This data describes a binding interaction between two proteins.

Interface contacts:
Residue A123 in protein 2 is in contact with residue A127 in protein 1 (closest heavy-atom distance 4.3 Å).
Residue Q90 in protein 2 interacts with residue Q176 in protein 1 (closest heavy-atom distance 4.0 Å).
Residue S86 in protein 2 is in contact with residue R125 in protein 1 (closest heavy-atom distance 3.6 Å).
Residue Y122 in protein 2 contacts residue L103 in protein 1 (closest heavy-atom distance 4.1 Å).
Residue L103 in protein 2 interacts with residue A126 in protein 1 (closest heavy-atom distance 4.5 Å).
Residue A127 in protein 2 interacts with residue A127 in protein 1 (closest heavy-atom distance 4.2 Å).
Residue G115 in protein 2 interacts with residue G115 in protein 1 (closest heavy-atom distance 3.1 Å).
Residue A106 in protein 2 interacts with residue Y122 in protein 1 (closest heavy-atom distance 4.0 Å).
Residue E99 in protein 2 is in contact with residue L177 in protein 1 (closest heavy-atom distance 4.4 Å).
Residue A126 in protein 2 contacts residue A126 in protein 1 (closest heavy-atom distance 4.5 Å).
Residue M89 in protein 2 contacts residue Q176 in protein 1 (closest heavy-atom distance 3.9 Å).
Residue A127 in protein 2 contacts residue A123 in protein 1 (closest heavy-atom distance 4.3 Å).
Residue Y122 in protein 2 is in contact with residue E99 in protein 1 (closest heavy-atom distance 4.2 Å).
Residue A126 in protein 2 contacts residue A127 in protein 1 (closest heavy-atom distance 4.1 Å).
Residue L103 in protein 2 interacts with residue Y122 in protein 1 (closest heavy-atom distance 4.0 Å).
Residue H174 in protein 2 is in contact with residue R134 in protein 1 (closest heavy-atom distance 2.2 Å).
Residue T137 in protein 2 contacts residue H174 in protein 1 (closest heavy-atom distance 4.2 Å).
Residue G115 in protein 2 contacts residue S116 in protein 1 (closest heavy-atom distance 4.1 Å).
Residue Y122 in protein 2 interacts with residue V82 in protein 1 (closest heavy-atom distance 3.8 Å).
Residue Y122 in protein 2 contacts residue A106 in protein 1 (closest heavy-atom distance 4.1 Å).
Residue L103 in protein 2 interacts with residue L177 in protein 1 (closest heavy-atom distance 3.9 Å).
Residue R134 in protein 2 is in contact with residue Q176 in protein 1 (closest heavy-atom distance 4.5 Å).
Residue Q176 in protein 2 interacts with residue M89 in protein 1 (closest heavy-atom distance 4.0 Å).
Residue T173 in protein 2 is in contact with residue R134 in protein 1 (closest heavy-atom distance 3.9 Å).
Residue S116 in protein 2 is in contact with residue Q114 in protein 1 (closest heavy-atom distance 3.9 Å).
Residue E175 in protein 2 is in contact with residue R134 in protein 1 (closest heavy-atom distance 4.1 Å).
Residue E99 in protein 2 is in contact with residue Y122 in protein 1 (closest heavy-atom distance 4.1 Å).
Residue T137 in protein 2 is in contact with residue T173 in protein 1 (closest heavy-atom distance 4.3 Å).
Residue M89 in protein 2 interacts with residue Y122 in protein 1 (closest heavy-atom distance 4.5 Å).
Residue H174 in protein 2 is in contact with residue T137 in protein 1 (closest heavy-atom distance 4.2 Å).
Residue R134 in protein 2 contacts residue L177 in protein 1 (closest heavy-atom distance 4.4 Å).
Residue E99 in protein 2 interacts with residue Q176 in protein 1 (closest heavy-atom distance 4.5 Å).
Residue S116 in protein 2 is in contact with residue G115 in protein 1 (closest heavy-atom distance 4.1 Å).
Residue A126 in protein 2 is in contact with residue A130 in protein 1 (closest heavy-atom distance 3.3 Å).
Residue T173 in protein 2 is in contact with residue T137 in protein 1 (closest heavy-atom distance 4.3 Å).
Residue A126 in protein 2 is in contact with residue L103 in protein 1 (closest heavy-atom distance 4.5 Å).
Residue A106 in protein 2 contacts residue A123 in protein 1 (closest heavy-atom distance 4.2 Å).
Residue Q114 in protein 2 interacts with residue S116 in protein 1 (closest heavy-atom distance 3.8 Å).
Residue R134 in protein 2 contacts residue E175 in protein 1 (closest heavy-atom distance 4.0 Å).
Residue S129 in protein 2 is in contact with residue A130 in protein 1 (closest heavy-atom distance 3.5 Å).
Residue S110 in protein 2 is in contact with residue A123 in protein 1 (closest heavy-atom distance 4.1 Å).
Residue L177 in protein 2 is in contact with residue L103 in protein 1 (closest heavy-atom distance 4.0 Å).
Residue A130 in protein 2 contacts residue A126 in protein 1 (closest heavy-atom distance 3.3 Å).
Residue A102 in protein 2 contacts residue Y122 in protein 1 (closest heavy-atom distance 3.8 Å).
Residue L177 in protein 2 is in contact with residue R134 in protein 1 (closest heavy-atom distance 4.4 Å).
Residue G117 in protein 2 is in contact with residue G117 in protein 1 (closest heavy-atom distance 3.0 Å).
Residue A130 in protein 2 interacts with residue A130 in protein 1 (closest heavy-atom distance 3.8 Å).
Residue L177 in protein 2 interacts with residue E99 in protein 1 (closest heavy-atom distance 4.5 Å).
Residue Q176 in protein 2 contacts residue Q90 in protein 1 (closest heavy-atom distance 4.0 Å).
Residue Y122 in protein 2 interacts with residue M89 in protein 1 (closest heavy-atom distance 4.5 Å).
Residue A123 in protein 2 interacts with residue S110 in protein 1 (closest heavy-atom distance 4.1 Å).
Residue A123 in protein 2 interacts with residue A106 in protein 1 (closest heavy-atom distance 4.2 Å).
Residue Q176 in protein 2 interacts with residue E99 in protein 1 (closest heavy-atom distance 4.5 Å).
Residue R134 in protein 2 is in contact with residue T173 in protein 1 (closest heavy-atom distance 3.9 Å).
Residue A130 in protein 2 contacts residue S129 in protein 1 (closest heavy-atom distance 3.5 Å).
Residue R134 in protein 2 is in contact with residue H174 in protein 1 (closest heavy-atom distance 2.2 Å).
Residue R125 in protein 2 contacts residue S86 in protein 1 (closest heavy-atom distance 3.7 Å).
Residue V82 in protein 2 interacts with residue Y122 in protein 1 (closest heavy-atom distance 3.8 Å).
Residue Y122 in protein 2 is in contact with residue A102 in protein 1 (closest heavy-atom distance 3.9 Å).
Residue A127 in protein 2 is in contact with residue A126 in protein 1 (closest heavy-atom distance 4.1 Å).

Sequence of protein 1:
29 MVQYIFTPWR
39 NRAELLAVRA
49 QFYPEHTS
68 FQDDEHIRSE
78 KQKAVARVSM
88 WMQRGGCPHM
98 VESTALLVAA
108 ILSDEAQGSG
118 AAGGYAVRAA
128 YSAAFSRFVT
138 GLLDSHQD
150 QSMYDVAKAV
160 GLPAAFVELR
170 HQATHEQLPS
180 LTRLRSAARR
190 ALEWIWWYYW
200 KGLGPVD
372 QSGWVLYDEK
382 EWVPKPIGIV

Sequence of protein 2:
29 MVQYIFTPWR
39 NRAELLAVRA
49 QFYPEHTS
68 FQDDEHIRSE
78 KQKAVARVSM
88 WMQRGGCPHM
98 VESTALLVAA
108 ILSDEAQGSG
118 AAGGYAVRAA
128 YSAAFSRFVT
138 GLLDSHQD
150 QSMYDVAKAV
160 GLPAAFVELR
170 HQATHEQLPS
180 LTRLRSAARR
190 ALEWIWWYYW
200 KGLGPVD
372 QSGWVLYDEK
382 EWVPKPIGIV